Sequence of the first protein:
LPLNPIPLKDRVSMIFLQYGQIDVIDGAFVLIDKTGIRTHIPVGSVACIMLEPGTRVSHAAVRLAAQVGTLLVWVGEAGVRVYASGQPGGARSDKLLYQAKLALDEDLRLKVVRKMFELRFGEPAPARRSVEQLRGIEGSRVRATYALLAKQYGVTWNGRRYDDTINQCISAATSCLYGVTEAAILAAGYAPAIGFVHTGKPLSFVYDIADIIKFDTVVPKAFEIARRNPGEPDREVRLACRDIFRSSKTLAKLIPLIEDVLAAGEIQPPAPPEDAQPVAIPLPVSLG

Sequence of the second protein:
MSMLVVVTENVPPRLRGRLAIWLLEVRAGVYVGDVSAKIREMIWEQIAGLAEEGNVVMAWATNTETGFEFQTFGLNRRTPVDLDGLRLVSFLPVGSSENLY

This data describes a binding interaction between two proteins.

Contacts between the two chains:
Residue I291 in the first protein is in contact with residue E41 in the second protein (closest heavy-atom distance 4.1 Å).
Residue P294 in the first protein interacts with residue E69 in the second protein (closest heavy-atom distance 4.3 Å).
Residue G298 in the first protein is in contact with residue D82 in the second protein (closest heavy-atom distance 3.5 Å).
Residue A31 in the first protein is in contact with residue A20 in the second protein (closest heavy-atom distance 4.3 Å).
Residue P45 in the first protein interacts with residue L24 in the second protein (closest heavy-atom distance 3.9 Å).
Residue P288 in the first protein interacts with residue E41 in the second protein (closest heavy-atom distance 4.0 Å).
Residue I291 in the first protein contacts residue W60 in the second protein (closest heavy-atom distance 4.0 Å).
Residue G30 in the first protein contacts residue G17 in the second protein (closest heavy-atom distance 3.6 Å).
Residue V295 in the first protein is in contact with residue P80 in the second protein (closest heavy-atom distance 3.0 Å).
Residue P292 in the first protein interacts with residue Q71 in the second protein (closest heavy-atom distance 3.1 Å).
Residue L6 in the first protein interacts with residue W22 in the second protein (closest heavy-atom distance 3.6 Å).
Residue H43 in the first protein contacts residue L23 in the second protein (closest heavy-atom distance 3.0 Å).
Residue I291 in the first protein interacts with residue Q71 in the second protein (closest heavy-atom distance 3.6 Å).
Residue L4 in the first protein is in contact with residue Q46 in the second protein (closest heavy-atom distance 3.6 Å).
Residue G30 in the first protein interacts with residue A20 in the second protein (closest heavy-atom distance 4.0 Å).
Residue P45 in the first protein interacts with residue I21 in the second protein (closest heavy-atom distance 3.1 Å).
Residue P45 in the first protein interacts with residue W22 in the second protein (closest heavy-atom distance 3.6 Å).
Residue D13 in the first protein contacts residue M1 in the second protein (closest heavy-atom distance 4.2 Å).
Residue V71 in the first protein interacts with residue I21 in the second protein (closest heavy-atom distance 3.6 Å).
Residue S296 in the first protein contacts residue D82 in the second protein (closest heavy-atom distance 4.1 Å).
Residue G298 in the first protein contacts residue L83 in the second protein (closest heavy-atom distance 3.8 Å).
Residue P5 in the first protein interacts with residue R18 in the second protein (closest heavy-atom distance 3.8 Å).
Residue V46 in the first protein is in contact with residue I21 in the second protein (closest heavy-atom distance 3.3 Å).
Residue V295 in the first protein contacts residue V81 in the second protein (closest heavy-atom distance 3.2 Å).
Residue L297 in the first protein is in contact with residue D82 in the second protein (closest heavy-atom distance 3.6 Å).
Residue L4 in the first protein contacts residue E45 in the second protein (closest heavy-atom distance 3.9 Å).
Residue P45 in the first protein interacts with residue A20 in the second protein (closest heavy-atom distance 3.7 Å).
Residue V295 in the first protein interacts with residue D82 in the second protein (closest heavy-atom distance 2.8 Å).
Residue L4 in the first protein contacts residue L50 in the second protein (closest heavy-atom distance 4.0 Å).
Residue V289 in the first protein interacts with residue E41 in the second protein (closest heavy-atom distance 4.1 Å).
Residue I9 in the first protein contacts residue M42 in the second protein (closest heavy-atom distance 3.9 Å).
Residue L6 in the first protein interacts with residue I21 in the second protein (closest heavy-atom distance 3.7 Å).
Residue G47 in the first protein contacts residue W22 in the second protein (closest heavy-atom distance 3.8 Å).
Residue H43 in the first protein is in contact with residue E25 in the second protein (closest heavy-atom distance 3.1 Å).
Residue A290 in the first protein interacts with residue E41 in the second protein (closest heavy-atom distance 3.8 Å).
Residue P45 in the first protein interacts with residue L23 in the second protein (closest heavy-atom distance 3.7 Å).
Residue G298 in the first protein contacts residue V81 in the second protein (closest heavy-atom distance 3.7 Å).
Residue P288 in the first protein interacts with residue M42 in the second protein (closest heavy-atom distance 3.8 Å).
Residue H43 in the first protein contacts residue A20 in the second protein (closest heavy-atom distance 2.9 Å).
Residue H43 in the first protein interacts with residue L24 in the second protein (closest heavy-atom distance 3.6 Å).
Residue P294 in the first protein interacts with residue R87 in the second protein (closest heavy-atom distance 3.5 Å).
Residue G47 in the first protein is in contact with residue I21 in the second protein (closest heavy-atom distance 2.8 Å).
Residue P292 in the first protein is in contact with residue W44 in the second protein (closest heavy-atom distance 3.4 Å).
Residue S48 in the first protein contacts residue I21 in the second protein (closest heavy-atom distance 3.7 Å).
Residue I9 in the first protein is in contact with residue I39 in the second protein (closest heavy-atom distance 4.1 Å).
Residue I291 in the first protein interacts with residue R40 in the second protein (closest heavy-atom distance 3.8 Å).
Residue D13 in the first protein is in contact with residue S36 in the second protein (closest heavy-atom distance 3.6 Å).
Residue L293 in the first protein interacts with residue Q71 in the second protein (closest heavy-atom distance 3.8 Å).
Residue S48 in the first protein is in contact with residue W22 in the second protein (closest heavy-atom distance 2.8 Å).
Residue D13 in the first protein interacts with residue I39 in the second protein (closest heavy-atom distance 3.8 Å).
Residue Q287 in the first protein interacts with residue K38 in the second protein (closest heavy-atom distance 2.6 Å).
Residue L6 in the first protein is in contact with residue R18 in the second protein (closest heavy-atom distance 3.7 Å).
Residue I291 in the first protein contacts residue W44 in the second protein (closest heavy-atom distance 3.9 Å).
Residue P294 in the first protein interacts with residue P80 in the second protein (closest heavy-atom distance 3.4 Å).
Residue P288 in the first protein is in contact with residue E45 in the second protein (closest heavy-atom distance 3.2 Å).
Residue P5 in the first protein interacts with residue Q46 in the second protein (closest heavy-atom distance 4.3 Å).
Residue N7 in the first protein is in contact with residue W22 in the second protein (closest heavy-atom distance 3.9 Å).
Residue L4 in the first protein interacts with residue R18 in the second protein (closest heavy-atom distance 2.6 Å).
Residue I9 in the first protein contacts residue W22 in the second protein (closest heavy-atom distance 3.5 Å).
Residue I291 in the first protein contacts residue M58 in the second protein (closest heavy-atom distance 4.0 Å).